Sequence of chain B:
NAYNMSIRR

Interface contacts:
Residue Y99 in chain A contacts residue Y4 in chain B (closest heavy-atom distance 3.6 Å).
Residue H35 in chain A interacts with residue I8 in chain B (closest heavy-atom distance 4.2 Å).
Residue G100 in chain A contacts residue S7 in chain B (closest heavy-atom distance 3.4 Å).
Residue Y99 in chain A contacts residue S7 in chain B (closest heavy-atom distance 3.8 Å).
Residue Y99 in chain A contacts residue A3 in chain B (closest heavy-atom distance 4.0 Å).
Residue V101 in chain A is in contact with residue S7 in chain B (closest heavy-atom distance 3.0 Å).
Residue F33 in chain A is in contact with residue R10 in chain B (closest heavy-atom distance 3.8 Å).
Residue D31 in chain A contacts residue Y4 in chain B (closest heavy-atom distance 2.6 Å).
Residue F27 in chain A is in contact with residue Y4 in chain B (closest heavy-atom distance 4.4 Å).
Residue G100 in chain A interacts with residue A3 in chain B (closest heavy-atom distance 4.2 Å).
Residue F33 in chain A is in contact with residue I8 in chain B (closest heavy-atom distance 4.0 Å).
Residue Y99 in chain A interacts with residue R10 in chain B (closest heavy-atom distance 4.6 Å).
Residue Y99 in chain A interacts with residue N2 in chain B (closest heavy-atom distance 4.8 Å).
Residue A102 in chain A contacts residue S7 in chain B (closest heavy-atom distance 4.0 Å).
Residue G100 in chain A interacts with residue Y4 in chain B (closest heavy-atom distance 3.9 Å).
Residue A102 in chain A is in contact with residue A3 in chain B (closest heavy-atom distance 3.9 Å).
Residue V101 in chain A contacts residue I8 in chain B (closest heavy-atom distance 3.9 Å).
Residue G100 in chain A contacts residue R10 in chain B (closest heavy-atom distance 3.5 Å).
Residue D32 in chain A is in contact with residue R10 in chain B (closest heavy-atom distance 3.0 Å).
Residue D32 in chain A interacts with residue Y4 in chain B (closest heavy-atom distance 3.5 Å).
Residue G100 in chain A is in contact with residue I8 in chain B (closest heavy-atom distance 4.1 Å).

Sequence of chain A:
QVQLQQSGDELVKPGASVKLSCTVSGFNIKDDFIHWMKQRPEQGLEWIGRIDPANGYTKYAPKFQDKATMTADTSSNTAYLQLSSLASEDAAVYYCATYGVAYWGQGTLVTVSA

This data describes a binding interaction between two proteins.